Sequence of the second protein:
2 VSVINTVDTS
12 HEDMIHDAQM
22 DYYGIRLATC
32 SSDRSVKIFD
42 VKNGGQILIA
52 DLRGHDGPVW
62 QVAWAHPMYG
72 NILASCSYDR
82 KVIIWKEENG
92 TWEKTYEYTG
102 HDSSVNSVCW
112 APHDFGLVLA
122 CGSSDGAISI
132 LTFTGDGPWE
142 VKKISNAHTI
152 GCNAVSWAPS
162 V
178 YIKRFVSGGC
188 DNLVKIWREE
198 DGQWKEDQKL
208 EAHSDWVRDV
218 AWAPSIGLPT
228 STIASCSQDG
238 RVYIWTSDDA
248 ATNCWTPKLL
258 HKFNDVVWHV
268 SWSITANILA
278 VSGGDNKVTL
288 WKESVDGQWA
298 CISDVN

Sequence of the first protein:
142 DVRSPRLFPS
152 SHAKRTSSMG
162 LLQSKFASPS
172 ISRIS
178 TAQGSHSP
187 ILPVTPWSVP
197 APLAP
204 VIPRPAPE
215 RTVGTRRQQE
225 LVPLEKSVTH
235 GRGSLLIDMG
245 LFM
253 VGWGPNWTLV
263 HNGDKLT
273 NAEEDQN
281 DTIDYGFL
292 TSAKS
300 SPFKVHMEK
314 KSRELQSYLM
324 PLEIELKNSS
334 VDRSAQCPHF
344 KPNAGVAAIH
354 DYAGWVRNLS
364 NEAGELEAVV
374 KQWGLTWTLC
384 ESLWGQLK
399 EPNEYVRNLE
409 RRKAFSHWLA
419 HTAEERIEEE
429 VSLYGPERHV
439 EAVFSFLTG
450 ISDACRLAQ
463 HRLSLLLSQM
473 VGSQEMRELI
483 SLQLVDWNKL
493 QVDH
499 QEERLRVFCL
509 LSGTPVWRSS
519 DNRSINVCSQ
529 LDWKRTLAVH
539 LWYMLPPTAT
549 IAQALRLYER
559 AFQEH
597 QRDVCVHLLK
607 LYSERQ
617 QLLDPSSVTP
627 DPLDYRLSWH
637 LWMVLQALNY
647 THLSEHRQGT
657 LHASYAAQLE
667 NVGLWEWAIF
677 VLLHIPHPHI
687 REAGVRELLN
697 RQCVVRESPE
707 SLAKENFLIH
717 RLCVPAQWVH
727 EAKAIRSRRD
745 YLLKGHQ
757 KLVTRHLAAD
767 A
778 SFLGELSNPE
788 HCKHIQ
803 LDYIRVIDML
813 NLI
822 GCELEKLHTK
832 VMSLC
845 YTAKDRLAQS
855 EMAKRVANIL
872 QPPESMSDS

Contacts between the two chains:
Residue V624 in the first protein contacts residue V292 in the second protein (closest heavy-atom distance 4.4 Å).
Residue S296 in the first protein is in contact with residue D18 in the second protein (closest heavy-atom distance 1.8 Å).
Residue I283 in the first protein contacts residue A19 in the second protein (closest heavy-atom distance 3.3 Å).
Residue S296 in the first protein interacts with residue H17 in the second protein (closest heavy-atom distance 2.2 Å).
Residue F302 in the first protein is in contact with residue G45 in the second protein (closest heavy-atom distance 4.4 Å).
Residue A659 in the first protein is in contact with residue T272 in the second protein (closest heavy-atom distance 4.4 Å).
Residue S296 in the first protein interacts with residue A19 in the second protein (closest heavy-atom distance 2.0 Å).
Residue A294 in the first protein contacts residue A19 in the second protein (closest heavy-atom distance 4.3 Å).
Residue L288 in the first protein is in contact with residue T272 in the second protein (closest heavy-atom distance 3.0 Å).
Residue I283 in the first protein contacts residue H266 in the second protein (closest heavy-atom distance 4.2 Å).
Residue D281 in the first protein is in contact with residue W265 in the second protein (closest heavy-atom distance 4.2 Å).
Residue F302 in the first protein is in contact with residue Q47 in the second protein (closest heavy-atom distance 4.3 Å).
Residue D281 in the first protein contacts residue H17 in the second protein (closest heavy-atom distance 3.7 Å).
Residue G286 in the first protein contacts residue W269 in the second protein (closest heavy-atom distance 3.7 Å).
Residue P301 in the first protein interacts with residue Q47 in the second protein (closest heavy-atom distance 2.5 Å).
Residue A659 in the first protein is in contact with residue I223 in the second protein (closest heavy-atom distance 4.8 Å).
Residue K308 in the first protein interacts with residue S300 in the second protein (closest heavy-atom distance 4.2 Å).
Residue S300 in the first protein interacts with residue D14 in the second protein (closest heavy-atom distance 4.7 Å).
Residue Y285 in the first protein is in contact with residue A277 in the second protein (closest heavy-atom distance 4.8 Å).
Residue I686 in the first protein contacts residue V162 in the second protein (closest heavy-atom distance 4.6 Å).
Residue S296 in the first protein interacts with residue C31 in the second protein (closest heavy-atom distance 4.9 Å).
Residue I283 in the first protein interacts with residue H17 in the second protein (closest heavy-atom distance 3.4 Å).
Residue D284 in the first protein interacts with residue S268 in the second protein (closest heavy-atom distance 3.0 Å).
Residue F287 in the first protein contacts residue S270 in the second protein (closest heavy-atom distance 4.3 Å).
Residue L288 in the first protein is in contact with residue I271 in the second protein (closest heavy-atom distance 2.5 Å).
Residue G286 in the first protein is in contact with residue S268 in the second protein (closest heavy-atom distance 4.6 Å).
Residue R734 in the first protein contacts residue P68 in the second protein (closest heavy-atom distance 4.5 Å).
Residue R687 in the first protein interacts with residue G224 in the second protein (closest heavy-atom distance 4.3 Å).
Residue K295 in the first protein is in contact with residue A19 in the second protein (closest heavy-atom distance 2.8 Å).
Residue S660 in the first protein is in contact with residue N274 in the second protein (closest heavy-atom distance 4.2 Å).
Residue S660 in the first protein interacts with residue T272 in the second protein (closest heavy-atom distance 2.8 Å).
Residue D284 in the first protein is in contact with residue A277 in the second protein (closest heavy-atom distance 4.3 Å).
Residue D284 in the first protein interacts with residue H266 in the second protein (closest heavy-atom distance 4.1 Å).
Residue D281 in the first protein interacts with residue I16 in the second protein (closest heavy-atom distance 2.4 Å).
Residue I686 in the first protein is in contact with residue G224 in the second protein (closest heavy-atom distance 4.2 Å).
Residue T282 in the first protein contacts residue H266 in the second protein (closest heavy-atom distance 3.2 Å).
Residue R735 in the first protein interacts with residue Y24 in the second protein (closest heavy-atom distance 4.6 Å).
Residue T282 in the first protein interacts with residue W265 in the second protein (closest heavy-atom distance 2.9 Å).
Residue G690 in the first protein contacts residue G224 in the second protein (closest heavy-atom distance 4.5 Å).
Residue N279 in the first protein is in contact with residue W265 in the second protein (closest heavy-atom distance 4.2 Å).
Residue V701 in the first protein contacts residue Y24 in the second protein (closest heavy-atom distance 3.4 Å).
Residue A663 in the first protein is in contact with residue T272 in the second protein (closest heavy-atom distance 2.5 Å).
Residue Y285 in the first protein interacts with residue S268 in the second protein (closest heavy-atom distance 4.3 Å).
Residue T282 in the first protein interacts with residue I16 in the second protein (closest heavy-atom distance 4.6 Å).
Residue T656 in the first protein contacts residue L225 in the second protein (closest heavy-atom distance 5.0 Å).
Residue A663 in the first protein is in contact with residue A273 in the second protein (closest heavy-atom distance 4.6 Å).
Residue S300 in the first protein interacts with residue E13 in the second protein (closest heavy-atom distance 4.0 Å).
Residue F302 in the first protein is in contact with residue G46 in the second protein (closest heavy-atom distance 4.9 Å).
Residue G286 in the first protein interacts with residue S270 in the second protein (closest heavy-atom distance 4.5 Å).
Residue Q664 in the first protein interacts with residue T272 in the second protein (closest heavy-atom distance 3.9 Å).
Residue S660 in the first protein contacts residue A273 in the second protein (closest heavy-atom distance 2.5 Å).
Residue K308 in the first protein interacts with residue I299 in the second protein (closest heavy-atom distance 4.6 Å).
Residue F287 in the first protein interacts with residue I271 in the second protein (closest heavy-atom distance 4.0 Å).
Residue S296 in the first protein interacts with residue I16 in the second protein (closest heavy-atom distance 3.9 Å).
Residue T282 in the first protein interacts with residue H17 in the second protein (closest heavy-atom distance 3.1 Å).
Residue Q664 in the first protein contacts residue A273 in the second protein (closest heavy-atom distance 4.6 Å).
Residue L288 in the first protein is in contact with residue S270 in the second protein (closest heavy-atom distance 4.2 Å).
Residue D627 in the first protein contacts residue V292 in the second protein (closest heavy-atom distance 4.3 Å).
Residue I283 in the first protein is in contact with residue D18 in the second protein (closest heavy-atom distance 3.0 Å).
Residue D284 in the first protein contacts residue V267 in the second protein (closest heavy-atom distance 3.9 Å).

These two protein chains interact to form a complex.